Sequence of the second protein:
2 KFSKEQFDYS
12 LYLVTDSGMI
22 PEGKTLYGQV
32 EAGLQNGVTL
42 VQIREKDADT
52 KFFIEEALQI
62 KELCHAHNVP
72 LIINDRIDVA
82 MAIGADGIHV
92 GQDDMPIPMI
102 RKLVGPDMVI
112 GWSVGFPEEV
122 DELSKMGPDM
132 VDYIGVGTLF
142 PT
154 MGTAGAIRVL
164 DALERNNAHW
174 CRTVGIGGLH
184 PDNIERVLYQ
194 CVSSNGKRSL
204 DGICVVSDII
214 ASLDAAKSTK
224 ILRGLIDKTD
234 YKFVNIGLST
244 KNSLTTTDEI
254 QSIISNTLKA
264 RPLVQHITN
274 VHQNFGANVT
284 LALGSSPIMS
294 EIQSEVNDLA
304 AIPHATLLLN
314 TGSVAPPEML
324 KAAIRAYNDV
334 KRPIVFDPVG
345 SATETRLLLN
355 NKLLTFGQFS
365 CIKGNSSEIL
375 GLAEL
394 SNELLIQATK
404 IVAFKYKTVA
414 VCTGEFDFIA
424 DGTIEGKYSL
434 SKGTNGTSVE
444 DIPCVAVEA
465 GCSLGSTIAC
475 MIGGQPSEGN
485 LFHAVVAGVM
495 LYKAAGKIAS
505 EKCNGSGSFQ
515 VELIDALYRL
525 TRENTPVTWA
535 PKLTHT

Sequence of the first protein:
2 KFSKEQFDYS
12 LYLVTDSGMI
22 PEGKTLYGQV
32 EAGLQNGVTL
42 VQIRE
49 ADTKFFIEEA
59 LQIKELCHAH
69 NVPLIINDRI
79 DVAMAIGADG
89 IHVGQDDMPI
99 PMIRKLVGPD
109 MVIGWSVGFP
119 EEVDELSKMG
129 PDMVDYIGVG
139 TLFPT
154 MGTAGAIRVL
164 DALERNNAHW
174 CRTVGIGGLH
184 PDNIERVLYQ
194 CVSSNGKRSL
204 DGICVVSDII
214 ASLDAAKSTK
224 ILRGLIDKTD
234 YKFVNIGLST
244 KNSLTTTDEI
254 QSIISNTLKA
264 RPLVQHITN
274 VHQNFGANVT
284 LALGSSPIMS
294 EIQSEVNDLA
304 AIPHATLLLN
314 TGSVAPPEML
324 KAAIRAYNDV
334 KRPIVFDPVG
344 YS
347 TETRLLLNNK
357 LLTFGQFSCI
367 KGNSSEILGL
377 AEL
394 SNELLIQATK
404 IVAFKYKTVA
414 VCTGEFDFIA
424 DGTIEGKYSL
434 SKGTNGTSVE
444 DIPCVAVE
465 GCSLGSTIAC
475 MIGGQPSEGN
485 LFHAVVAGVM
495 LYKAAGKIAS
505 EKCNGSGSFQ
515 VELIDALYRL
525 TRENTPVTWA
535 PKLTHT

The following describes two proteins that form a bound complex.

Interface contacts:
Residue R77 in the second protein is in contact with residue D76 in the first protein (closest heavy-atom distance 4.4 Å).
Residue D76 in the second protein contacts residue T51 in the first protein (closest heavy-atom distance 3.4 Å).
Residue K52 in the second protein contacts residue M96 in the first protein (closest heavy-atom distance 3.6 Å).
Residue A83 in the second protein is in contact with residue K103 in the first protein (closest heavy-atom distance 4.8 Å).
Residue D94 in the second protein is in contact with residue F53 in the first protein (closest heavy-atom distance 4.2 Å).
Residue I55 in the second protein contacts residue P97 in the first protein (closest heavy-atom distance 4.5 Å).
Residue I78 in the second protein interacts with residue R77 in the first protein (closest heavy-atom distance 4.7 Å).
Residue R77 in the second protein interacts with residue D79 in the first protein (closest heavy-atom distance 3.4 Å).
Residue D79 in the second protein is in contact with residue M82 in the first protein (closest heavy-atom distance 4.1 Å).
Residue K52 in the second protein is in contact with residue Q93 in the first protein (closest heavy-atom distance 3.6 Å).
Residue D79 in the second protein is in contact with residue M96 in the first protein (closest heavy-atom distance 4.2 Å).
Residue D76 in the second protein contacts residue D79 in the first protein (closest heavy-atom distance 4.2 Å).
Residue L104 in the second protein is in contact with residue D79 in the first protein (closest heavy-atom distance 3.9 Å).
Residue D95 in the second protein is in contact with residue K52 in the first protein (closest heavy-atom distance 3.1 Å).
Residue M82 in the second protein interacts with residue D79 in the first protein (closest heavy-atom distance 4.8 Å).
Residue I55 in the second protein is in contact with residue M96 in the first protein (closest heavy-atom distance 3.2 Å).
Residue T51 in the second protein contacts residue M96 in the first protein (closest heavy-atom distance 3.6 Å).
Residue D76 in the second protein interacts with residue R77 in the first protein (closest heavy-atom distance 3.5 Å).
Residue M82 in the second protein is in contact with residue M82 in the first protein (closest heavy-atom distance 3.3 Å).
Residue Q93 in the second protein interacts with residue K52 in the first protein (closest heavy-atom distance 3.4 Å).
Residue L104 in the second protein is in contact with residue A83 in the first protein (closest heavy-atom distance 3.8 Å).
Residue D94 in the second protein interacts with residue D50 in the first protein (closest heavy-atom distance 3.7 Å).
Residue M96 in the second protein contacts residue A83 in the first protein (closest heavy-atom distance 3.4 Å).
Residue D79 in the second protein interacts with residue R77 in the first protein (closest heavy-atom distance 3.7 Å).
Residue D79 in the second protein contacts residue I78 in the first protein (closest heavy-atom distance 3.0 Å).
Residue M96 in the second protein is in contact with residue T51 in the first protein (closest heavy-atom distance 4.0 Å).
Residue A83 in the second protein contacts residue M96 in the first protein (closest heavy-atom distance 4.1 Å).
Residue R77 in the second protein is in contact with residue R77 in the first protein (closest heavy-atom distance 3.2 Å).
Residue K52 in the second protein interacts with residue D95 in the first protein (closest heavy-atom distance 2.7 Å).
Residue T51 in the second protein contacts residue D76 in the first protein (closest heavy-atom distance 3.4 Å).
Residue P97 in the second protein is in contact with residue I55 in the first protein (closest heavy-atom distance 4.5 Å).
Residue R77 in the second protein is in contact with residue I78 in the first protein (closest heavy-atom distance 4.5 Å).
Residue K52 in the second protein contacts residue D94 in the first protein (closest heavy-atom distance 3.0 Å).
Residue D94 in the second protein is in contact with residue T51 in the first protein (closest heavy-atom distance 4.0 Å).
Residue M96 in the second protein interacts with residue V80 in the first protein (closest heavy-atom distance 4.1 Å).
Residue D79 in the second protein interacts with residue D76 in the first protein (closest heavy-atom distance 4.8 Å).
Residue D95 in the second protein is in contact with residue T51 in the first protein (closest heavy-atom distance 3.3 Å).
Residue M100 in the second protein interacts with residue I55 in the first protein (closest heavy-atom distance 4.0 Å).
Residue P97 in the second protein contacts residue K52 in the first protein (closest heavy-atom distance 4.2 Å).
Residue A83 in the second protein is in contact with residue M100 in the first protein (closest heavy-atom distance 4.7 Å).
Residue V80 in the second protein is in contact with residue M96 in the first protein (closest heavy-atom distance 4.1 Å).
Residue F53 in the second protein contacts residue D94 in the first protein (closest heavy-atom distance 4.3 Å).
Residue D50 in the second protein contacts residue D94 in the first protein (closest heavy-atom distance 3.3 Å).
Residue M82 in the second protein interacts with residue L104 in the first protein (closest heavy-atom distance 3.9 Å).
Residue D94 in the second protein is in contact with residue K52 in the first protein (closest heavy-atom distance 2.4 Å).
Residue M100 in the second protein interacts with residue A83 in the first protein (closest heavy-atom distance 4.5 Å).
Residue T51 in the second protein is in contact with residue D95 in the first protein (closest heavy-atom distance 3.5 Å).
Residue M96 in the second protein interacts with residue I55 in the first protein (closest heavy-atom distance 3.6 Å).
Residue L59 in the second protein interacts with residue M100 in the first protein (closest heavy-atom distance 4.0 Å).
Residue M96 in the second protein interacts with residue D79 in the first protein (closest heavy-atom distance 3.8 Å).
Residue I55 in the second protein is in contact with residue M100 in the first protein (closest heavy-atom distance 3.7 Å).
Residue I78 in the second protein is in contact with residue D79 in the first protein (closest heavy-atom distance 3.2 Å).
Residue M100 in the second protein is in contact with residue L59 in the first protein (closest heavy-atom distance 4.0 Å).
Residue D79 in the second protein is in contact with residue L104 in the first protein (closest heavy-atom distance 3.5 Å).
Residue L104 in the second protein is in contact with residue M82 in the first protein (closest heavy-atom distance 4.1 Å).
Residue M96 in the second protein is in contact with residue K52 in the first protein (closest heavy-atom distance 4.0 Å).
Residue T51 in the second protein is in contact with residue D94 in the first protein (closest heavy-atom distance 4.0 Å).
Residue D79 in the second protein is in contact with residue D79 in the first protein (closest heavy-atom distance 2.8 Å).
Residue A83 in the second protein contacts residue L104 in the first protein (closest heavy-atom distance 3.4 Å).
Residue K52 in the second protein interacts with residue P97 in the first protein (closest heavy-atom distance 3.5 Å).